Contacts between the two chains:
Residue M326 in the second protein contacts residue R397 in the first protein (closest heavy-atom distance 3.4 Å).
Residue S1550 in the second protein is in contact with residue N305 in the first protein (closest heavy-atom distance 4.1 Å).
Residue C1585 in the second protein interacts with residue A337 in the first protein (closest heavy-atom distance 4.2 Å).
Residue Q1547 in the second protein interacts with residue N305 in the first protein (closest heavy-atom distance 2.8 Å).
Residue M326 in the second protein is in contact with residue T398 in the first protein (closest heavy-atom distance 3.9 Å).
Residue T1524 in the second protein interacts with residue S308 in the first protein (closest heavy-atom distance 4.6 Å).
Residue R1560 in the second protein interacts with residue G339 in the first protein (closest heavy-atom distance 3.6 Å).
Residue E1553 in the second protein contacts residue Q353 in the first protein (closest heavy-atom distance 3.1 Å).
Residue R1560 in the second protein contacts residue G359 in the first protein (closest heavy-atom distance 3.4 Å).
Residue C1556 in the second protein interacts with residue G341 in the first protein (closest heavy-atom distance 4.5 Å).
Residue D1549 in the second protein interacts with residue Y385 in the first protein (closest heavy-atom distance 3.1 Å).
Residue E1552 in the second protein is in contact with residue V343 in the first protein (closest heavy-atom distance 3.7 Å).
Residue F328 in the second protein is in contact with residue W340 in the first protein (closest heavy-atom distance 3.4 Å).
Residue C1556 in the second protein is in contact with residue V343 in the first protein (closest heavy-atom distance 4.0 Å).
Residue S1550 in the second protein contacts residue R345 in the first protein (closest heavy-atom distance 4.6 Å).
Residue Y1554 in the second protein contacts residue K307 in the first protein (closest heavy-atom distance 3.4 Å).
Residue R1560 in the second protein is in contact with residue D356 in the first protein (closest heavy-atom distance 2.6 Å).
Residue C1556 in the second protein contacts residue D356 in the first protein (closest heavy-atom distance 3.2 Å).
Residue I1558 in the second protein contacts residue D356 in the first protein (closest heavy-atom distance 4.1 Å).
Residue Q1584 in the second protein contacts residue A337 in the first protein (closest heavy-atom distance 3.5 Å).
Residue Q1576 in the second protein is in contact with residue L393 in the first protein (closest heavy-atom distance 3.6 Å).
Residue L1581 in the second protein interacts with residue G339 in the first protein (closest heavy-atom distance 4.3 Å).
Residue H1516 in the second protein contacts residue N305 in the first protein (closest heavy-atom distance 4.4 Å).
Residue A1566 in the second protein is in contact with residue V338 in the first protein (closest heavy-atom distance 4.7 Å).
Residue R1569 in the second protein interacts with residue D356 in the first protein (closest heavy-atom distance 4.0 Å).
Residue G327 in the second protein interacts with residue R397 in the first protein (closest heavy-atom distance 4.0 Å).
Residue R1569 in the second protein contacts residue V338 in the first protein (closest heavy-atom distance 3.5 Å).
Residue R1560 in the second protein is in contact with residue V338 in the first protein (closest heavy-atom distance 3.2 Å).
Residue L1581 in the second protein interacts with residue D336 in the first protein (closest heavy-atom distance 4.8 Å).
Residue M326 in the second protein contacts residue P396 in the first protein (closest heavy-atom distance 3.7 Å).
Residue R1560 in the second protein is in contact with residue P360 in the first protein (closest heavy-atom distance 4.1 Å).
Residue C1585 in the second protein interacts with residue V338 in the first protein (closest heavy-atom distance 3.8 Å).
Residue W1523 in the second protein interacts with residue K307 in the first protein (closest heavy-atom distance 4.3 Å).
Residue W1548 in the second protein interacts with residue R345 in the first protein (closest heavy-atom distance 4.7 Å).
Residue R1560 in the second protein contacts residue S358 in the first protein (closest heavy-atom distance 3.4 Å).
Residue Q1584 in the second protein is in contact with residue R397 in the first protein (closest heavy-atom distance 3.9 Å).
Residue C1520 in the second protein is in contact with residue N305 in the first protein (closest heavy-atom distance 4.5 Å).
Residue D1549 in the second protein interacts with residue R386 in the first protein (closest heavy-atom distance 4.3 Å).
Residue C1556 in the second protein interacts with residue A354 in the first protein (closest heavy-atom distance 3.8 Å).
Residue K1588 in the second protein contacts residue V338 in the first protein (closest heavy-atom distance 4.0 Å).
Residue S1550 in the second protein contacts residue K307 in the first protein (closest heavy-atom distance 3.4 Å).
Residue H1516 in the second protein interacts with residue C304 in the first protein (closest heavy-atom distance 4.0 Å).
Residue E1553 in the second protein is in contact with residue R345 in the first protein (closest heavy-atom distance 4.4 Å).
Residue M1557 in the second protein interacts with residue D356 in the first protein (closest heavy-atom distance 4.5 Å).
Residue R1560 in the second protein is in contact with residue G341 in the first protein (closest heavy-atom distance 4.0 Å).
Residue F328 in the second protein interacts with residue D336 in the first protein (closest heavy-atom distance 4.2 Å).
Residue E1553 in the second protein is in contact with residue V343 in the first protein (closest heavy-atom distance 4.7 Å).
Residue R1560 in the second protein is in contact with residue D336 in the first protein (closest heavy-atom distance 3.4 Å).
Residue E1553 in the second protein interacts with residue K307 in the first protein (closest heavy-atom distance 3.2 Å).
Residue C1520 in the second protein interacts with residue C304 in the first protein (closest heavy-atom distance 3.3 Å).
Residue R1560 in the second protein interacts with residue W340 in the first protein (closest heavy-atom distance 4.0 Å).
Residue E1552 in the second protein interacts with residue R345 in the first protein (closest heavy-atom distance 3.3 Å).
Residue F328 in the second protein is in contact with residue R397 in the first protein (closest heavy-atom distance 3.3 Å).
Residue L1581 in the second protein interacts with residue A337 in the first protein (closest heavy-atom distance 4.3 Å).
Residue L1578 in the second protein is in contact with residue L393 in the first protein (closest heavy-atom distance 3.8 Å).
Residue M1557 in the second protein contacts residue A354 in the first protein (closest heavy-atom distance 3.9 Å).
Residue L1581 in the second protein contacts residue V338 in the first protein (closest heavy-atom distance 4.2 Å).
Residue C1556 in the second protein interacts with residue V355 in the first protein (closest heavy-atom distance 4.8 Å).
Residue D1549 in the second protein contacts residue R345 in the first protein (closest heavy-atom distance 2.4 Å).
Residue C1520 in the second protein is in contact with residue K307 in the first protein (closest heavy-atom distance 3.8 Å).

Sequence of the first protein:
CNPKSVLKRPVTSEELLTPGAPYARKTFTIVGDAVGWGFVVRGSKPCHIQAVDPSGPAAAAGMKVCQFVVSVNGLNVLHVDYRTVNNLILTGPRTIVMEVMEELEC

The following describes two proteins that form a bound complex.

Sequence of the second protein:
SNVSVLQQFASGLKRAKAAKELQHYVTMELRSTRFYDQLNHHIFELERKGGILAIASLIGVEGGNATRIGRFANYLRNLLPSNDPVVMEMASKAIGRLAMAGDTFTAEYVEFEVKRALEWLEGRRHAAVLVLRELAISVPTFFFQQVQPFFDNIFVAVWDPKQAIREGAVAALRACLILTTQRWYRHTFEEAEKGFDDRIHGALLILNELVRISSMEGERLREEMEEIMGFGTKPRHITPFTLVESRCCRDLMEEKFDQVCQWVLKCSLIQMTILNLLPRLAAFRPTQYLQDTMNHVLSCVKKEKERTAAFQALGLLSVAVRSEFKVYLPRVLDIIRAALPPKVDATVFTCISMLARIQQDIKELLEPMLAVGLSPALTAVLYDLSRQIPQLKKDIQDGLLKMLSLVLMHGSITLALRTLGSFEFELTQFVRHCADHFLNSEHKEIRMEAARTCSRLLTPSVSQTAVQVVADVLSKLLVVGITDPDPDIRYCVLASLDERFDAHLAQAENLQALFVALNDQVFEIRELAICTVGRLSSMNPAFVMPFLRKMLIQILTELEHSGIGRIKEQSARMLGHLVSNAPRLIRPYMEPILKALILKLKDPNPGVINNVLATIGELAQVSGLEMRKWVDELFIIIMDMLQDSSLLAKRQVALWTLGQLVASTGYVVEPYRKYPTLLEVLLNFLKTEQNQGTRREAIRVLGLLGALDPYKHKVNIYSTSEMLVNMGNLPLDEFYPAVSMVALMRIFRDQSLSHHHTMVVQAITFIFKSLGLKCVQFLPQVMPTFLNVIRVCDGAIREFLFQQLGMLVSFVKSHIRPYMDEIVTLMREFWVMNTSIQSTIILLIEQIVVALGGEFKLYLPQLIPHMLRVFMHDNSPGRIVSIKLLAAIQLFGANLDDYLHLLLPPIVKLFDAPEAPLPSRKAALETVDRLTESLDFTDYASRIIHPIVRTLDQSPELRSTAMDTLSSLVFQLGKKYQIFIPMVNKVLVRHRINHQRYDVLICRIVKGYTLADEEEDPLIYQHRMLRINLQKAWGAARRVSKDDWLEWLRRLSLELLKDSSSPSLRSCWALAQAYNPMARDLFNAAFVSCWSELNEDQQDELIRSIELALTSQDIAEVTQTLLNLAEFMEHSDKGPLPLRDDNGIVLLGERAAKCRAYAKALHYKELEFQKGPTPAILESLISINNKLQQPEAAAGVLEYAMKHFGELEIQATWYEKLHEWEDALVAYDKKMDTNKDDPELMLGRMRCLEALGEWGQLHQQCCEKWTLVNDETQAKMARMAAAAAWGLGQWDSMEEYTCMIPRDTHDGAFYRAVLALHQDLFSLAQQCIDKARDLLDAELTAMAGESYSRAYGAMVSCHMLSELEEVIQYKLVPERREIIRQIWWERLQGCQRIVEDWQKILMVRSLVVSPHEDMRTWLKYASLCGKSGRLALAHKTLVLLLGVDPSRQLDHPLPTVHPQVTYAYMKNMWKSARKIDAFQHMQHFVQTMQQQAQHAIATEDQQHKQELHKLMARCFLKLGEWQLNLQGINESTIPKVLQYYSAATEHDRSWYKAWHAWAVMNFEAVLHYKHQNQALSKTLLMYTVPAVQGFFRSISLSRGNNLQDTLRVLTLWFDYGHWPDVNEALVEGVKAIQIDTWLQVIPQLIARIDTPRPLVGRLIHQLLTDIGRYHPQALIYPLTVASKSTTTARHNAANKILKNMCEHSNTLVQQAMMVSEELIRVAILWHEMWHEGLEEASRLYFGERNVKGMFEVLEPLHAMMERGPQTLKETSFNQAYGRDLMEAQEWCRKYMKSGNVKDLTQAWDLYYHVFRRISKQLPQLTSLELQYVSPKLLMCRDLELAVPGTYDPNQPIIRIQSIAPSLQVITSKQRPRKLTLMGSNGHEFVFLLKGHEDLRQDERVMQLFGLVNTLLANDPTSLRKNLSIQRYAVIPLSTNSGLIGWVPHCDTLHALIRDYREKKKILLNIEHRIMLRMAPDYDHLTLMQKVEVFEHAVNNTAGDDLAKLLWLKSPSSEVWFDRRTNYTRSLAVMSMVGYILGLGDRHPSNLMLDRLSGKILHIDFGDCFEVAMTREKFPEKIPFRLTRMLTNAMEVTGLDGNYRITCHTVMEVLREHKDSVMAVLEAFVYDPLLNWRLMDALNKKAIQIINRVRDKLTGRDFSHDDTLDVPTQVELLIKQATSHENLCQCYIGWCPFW